Sequence of the second protein:
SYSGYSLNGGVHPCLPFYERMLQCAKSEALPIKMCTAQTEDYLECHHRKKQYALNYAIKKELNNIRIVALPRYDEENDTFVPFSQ

Residue-level contacts at the interface:
Residue G100 in the first protein is in contact with residue G11 in the second protein (closest heavy-atom distance 4.7 Å).
Residue Y107 in the first protein contacts residue L16 in the second protein (closest heavy-atom distance 4.5 Å).
Residue F103 in the first protein contacts residue L16 in the second protein (closest heavy-atom distance 3.8 Å).
Residue F103 in the first protein contacts residue V12 in the second protein (closest heavy-atom distance 3.6 Å).
Residue Q105 in the first protein is in contact with residue Y6 in the second protein (closest heavy-atom distance 3.4 Å).
Residue V104 in the first protein interacts with residue Y6 in the second protein (closest heavy-atom distance 3.5 Å).
Residue V104 in the first protein interacts with residue S4 in the second protein (closest heavy-atom distance 3.4 Å).
Residue V104 in the first protein is in contact with residue V12 in the second protein (closest heavy-atom distance 4.4 Å).
Residue H101 in the first protein is in contact with residue Y6 in the second protein (closest heavy-atom distance 3.9 Å).
Residue G100 in the first protein is in contact with residue G10 in the second protein (closest heavy-atom distance 3.7 Å).
Residue G100 in the first protein interacts with residue Y6 in the second protein (closest heavy-atom distance 3.7 Å).
Residue V104 in the first protein interacts with residue G11 in the second protein (closest heavy-atom distance 4.3 Å).
Residue V104 in the first protein contacts residue G5 in the second protein (closest heavy-atom distance 3.8 Å).
Residue H101 in the first protein contacts residue G10 in the second protein (closest heavy-atom distance 4.5 Å).
Residue R108 in the first protein interacts with residue E20 in the second protein (closest heavy-atom distance 3.0 Å).
Residue Y107 in the first protein is in contact with residue E20 in the second protein (closest heavy-atom distance 4.0 Å).

These two protein chains interact to form a complex.

Sequence of the first protein:
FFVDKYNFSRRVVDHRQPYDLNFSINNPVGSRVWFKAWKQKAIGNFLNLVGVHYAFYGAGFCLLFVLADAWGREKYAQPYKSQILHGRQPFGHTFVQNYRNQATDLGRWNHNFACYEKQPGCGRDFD